Sequence of protein 1:
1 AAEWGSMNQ

The following describes two proteins that form a bound complex.

Contacts between the two chains:
Residue V35 in protein 2 interacts with residue N8 in protein 1 (closest heavy-atom distance 3.5 Å).
Residue L361 in protein 2 is in contact with residue W4 in protein 1 (closest heavy-atom distance 4.1 Å).
Residue F104 in protein 2 is in contact with residue N8 in protein 1 (closest heavy-atom distance 4.4 Å).
Residue N37 in protein 2 is in contact with residue Q9 in protein 1 (closest heavy-atom distance 2.9 Å).
Residue R90 in protein 2 interacts with residue M7 in protein 1 (closest heavy-atom distance 2.4 Å).
Residue L41 in protein 2 is in contact with residue N8 in protein 1 (closest heavy-atom distance 4.7 Å).
Residue F482 in protein 2 contacts residue W4 in protein 1 (closest heavy-atom distance 4.3 Å).
Residue D92 in protein 2 interacts with residue M7 in protein 1 (closest heavy-atom distance 5.0 Å).
Residue L361 in protein 2 interacts with residue A1 in protein 1 (closest heavy-atom distance 5.0 Å).
Residue F104 in protein 2 is in contact with residue M7 in protein 1 (closest heavy-atom distance 3.7 Å).
Residue Y89 in protein 2 is in contact with residue N8 in protein 1 (closest heavy-atom distance 3.0 Å).
Residue Y89 in protein 2 contacts residue M7 in protein 1 (closest heavy-atom distance 3.9 Å).
Residue F104 in protein 2 is in contact with residue W4 in protein 1 (closest heavy-atom distance 3.8 Å).
Residue V35 in protein 2 is in contact with residue M7 in protein 1 (closest heavy-atom distance 3.8 Å).
Residue F102 in protein 2 contacts residue W4 in protein 1 (closest heavy-atom distance 4.2 Å).
Residue R90 in protein 2 is in contact with residue W4 in protein 1 (closest heavy-atom distance 3.8 Å).
Residue D92 in protein 2 is in contact with residue W4 in protein 1 (closest heavy-atom distance 3.6 Å).
Residue V35 in protein 2 interacts with residue Q9 in protein 1 (closest heavy-atom distance 3.3 Å).
Residue F366 in protein 2 is in contact with residue W4 in protein 1 (closest heavy-atom distance 4.5 Å).
Residue F367 in protein 2 is in contact with residue N8 in protein 1 (closest heavy-atom distance 4.6 Å).

Sequence of protein 2:
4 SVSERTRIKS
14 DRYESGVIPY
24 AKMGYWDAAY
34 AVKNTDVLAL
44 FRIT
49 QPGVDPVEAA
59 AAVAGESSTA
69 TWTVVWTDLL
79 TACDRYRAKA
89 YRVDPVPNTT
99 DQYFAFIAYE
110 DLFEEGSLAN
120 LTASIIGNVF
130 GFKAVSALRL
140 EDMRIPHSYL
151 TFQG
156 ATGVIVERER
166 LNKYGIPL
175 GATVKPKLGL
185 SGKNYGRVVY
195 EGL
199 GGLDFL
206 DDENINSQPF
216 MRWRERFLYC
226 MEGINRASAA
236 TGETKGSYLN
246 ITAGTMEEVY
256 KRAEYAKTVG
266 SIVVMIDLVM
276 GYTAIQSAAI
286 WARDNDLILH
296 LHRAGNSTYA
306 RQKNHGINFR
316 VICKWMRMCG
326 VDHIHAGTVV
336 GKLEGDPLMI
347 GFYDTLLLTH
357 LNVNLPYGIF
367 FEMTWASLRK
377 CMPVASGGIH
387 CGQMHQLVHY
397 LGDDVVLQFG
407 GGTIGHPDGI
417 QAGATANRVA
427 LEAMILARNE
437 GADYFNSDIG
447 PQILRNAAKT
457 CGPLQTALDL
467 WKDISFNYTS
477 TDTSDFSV